Sequence of chain A:
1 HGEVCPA

These two protein chains interact to form a complex.

Sequence of chain B:
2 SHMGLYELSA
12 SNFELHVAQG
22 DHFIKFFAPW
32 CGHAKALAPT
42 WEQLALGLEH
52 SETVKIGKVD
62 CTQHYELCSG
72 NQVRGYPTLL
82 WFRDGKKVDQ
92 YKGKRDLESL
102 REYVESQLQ

Interface contacts:
Residue G76 in chain B interacts with residue P6 in chain A (closest heavy-atom distance 4.1 Å).
Residue Y77 in chain B contacts residue P6 in chain A (closest heavy-atom distance 4.6 Å).
Residue Y77 in chain B is in contact with residue A7 in chain A (closest heavy-atom distance 3.5 Å).
Residue R96 in chain B contacts residue H1 in chain A (closest heavy-atom distance 4.9 Å).
Residue Y66 in chain B interacts with residue A7 in chain A (closest heavy-atom distance 4.1 Å).
Residue H34 in chain B is in contact with residue C5 in chain A (closest heavy-atom distance 3.9 Å).
Residue W31 in chain B is in contact with residue P6 in chain A (closest heavy-atom distance 3.6 Å).
Residue R96 in chain B interacts with residue E3 in chain A (closest heavy-atom distance 2.9 Å).
Residue C32 in chain B contacts residue V4 in chain A (closest heavy-atom distance 4.8 Å).
Residue R96 in chain B interacts with residue G2 in chain A (closest heavy-atom distance 3.4 Å).
Residue K93 in chain B contacts residue G2 in chain A (closest heavy-atom distance 3.8 Å).
Residue G76 in chain B interacts with residue C5 in chain A (closest heavy-atom distance 3.0 Å).
Residue C32 in chain B contacts residue C5 in chain A (closest heavy-atom distance 2.1 Å).
Residue K93 in chain B is in contact with residue H1 in chain A (closest heavy-atom distance 4.3 Å).
Residue Y77 in chain B interacts with residue V4 in chain A (closest heavy-atom distance 3.1 Å).
Residue H34 in chain B contacts residue E3 in chain A (closest heavy-atom distance 3.4 Å).
Residue R75 in chain B contacts residue P6 in chain A (closest heavy-atom distance 3.7 Å).
Residue G33 in chain B interacts with residue C5 in chain A (closest heavy-atom distance 4.0 Å).
Residue Y77 in chain B is in contact with residue C5 in chain A (closest heavy-atom distance 2.9 Å).
Residue G94 in chain B interacts with residue G2 in chain A (closest heavy-atom distance 4.5 Å).
Residue R96 in chain B contacts residue V4 in chain A (closest heavy-atom distance 4.1 Å).
Residue R75 in chain B is in contact with residue C5 in chain A (closest heavy-atom distance 4.5 Å).
Residue G76 in chain B contacts residue A7 in chain A (closest heavy-atom distance 3.7 Å).
Residue W31 in chain B is in contact with residue C5 in chain A (closest heavy-atom distance 3.6 Å).
Residue T79 in chain B is in contact with residue V4 in chain A (closest heavy-atom distance 5.0 Å).
Residue V74 in chain B is in contact with residue A7 in chain A (closest heavy-atom distance 4.5 Å).
Residue G76 in chain B contacts residue V4 in chain A (closest heavy-atom distance 4.1 Å).
Residue P78 in chain B interacts with residue V4 in chain A (closest heavy-atom distance 3.5 Å).
Residue K95 in chain B interacts with residue H1 in chain A (closest heavy-atom distance 3.5 Å).
Residue Y77 in chain B contacts residue E3 in chain A (closest heavy-atom distance 4.2 Å).
Residue P78 in chain B contacts residue E3 in chain A (closest heavy-atom distance 3.9 Å).
Residue R75 in chain B contacts residue A7 in chain A (closest heavy-atom distance 2.9 Å).
Residue G94 in chain B contacts residue H1 in chain A (closest heavy-atom distance 4.3 Å).
Residue H34 in chain B interacts with residue V4 in chain A (closest heavy-atom distance 3.7 Å).